Sequence of the first protein:
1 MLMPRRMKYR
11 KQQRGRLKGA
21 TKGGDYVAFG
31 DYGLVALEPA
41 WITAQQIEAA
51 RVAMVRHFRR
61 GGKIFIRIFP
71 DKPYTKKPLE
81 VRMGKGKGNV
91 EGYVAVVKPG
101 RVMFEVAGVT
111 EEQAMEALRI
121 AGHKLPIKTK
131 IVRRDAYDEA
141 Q

Sequence of the second protein:
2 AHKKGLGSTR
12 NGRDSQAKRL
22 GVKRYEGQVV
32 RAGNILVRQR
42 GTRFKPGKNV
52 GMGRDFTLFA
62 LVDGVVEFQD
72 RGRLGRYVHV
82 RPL

Residue-level contacts at the interface:
Residue E80 in the first protein interacts with residue K5 in the second protein (closest heavy-atom distance 3.6 Å).
Residue V81 in the first protein contacts residue L7 in the second protein (closest heavy-atom distance 3.9 Å).
Residue L79 in the first protein contacts residue K5 in the second protein (closest heavy-atom distance 3.4 Å).
Residue V81 in the first protein interacts with residue K5 in the second protein (closest heavy-atom distance 4.7 Å).
Residue G86 in the first protein is in contact with residue T10 in the second protein (closest heavy-atom distance 3.5 Å).
Residue K85 in the first protein is in contact with residue S9 in the second protein (closest heavy-atom distance 4.1 Å).
Residue G84 in the first protein is in contact with residue L7 in the second protein (closest heavy-atom distance 4.1 Å).
Residue R82 in the first protein contacts residue L7 in the second protein (closest heavy-atom distance 4.1 Å).
Residue K85 in the first protein is in contact with residue T10 in the second protein (closest heavy-atom distance 3.9 Å).
Residue K85 in the first protein is in contact with residue L7 in the second protein (closest heavy-atom distance 3.6 Å).
Residue K85 in the first protein is in contact with residue G8 in the second protein (closest heavy-atom distance 3.4 Å).
Residue R82 in the first protein is in contact with residue K4 in the second protein (closest heavy-atom distance 3.4 Å).

The following describes two proteins that form a bound complex.